The following describes two proteins that form a bound complex.

Sequence of protein 1:
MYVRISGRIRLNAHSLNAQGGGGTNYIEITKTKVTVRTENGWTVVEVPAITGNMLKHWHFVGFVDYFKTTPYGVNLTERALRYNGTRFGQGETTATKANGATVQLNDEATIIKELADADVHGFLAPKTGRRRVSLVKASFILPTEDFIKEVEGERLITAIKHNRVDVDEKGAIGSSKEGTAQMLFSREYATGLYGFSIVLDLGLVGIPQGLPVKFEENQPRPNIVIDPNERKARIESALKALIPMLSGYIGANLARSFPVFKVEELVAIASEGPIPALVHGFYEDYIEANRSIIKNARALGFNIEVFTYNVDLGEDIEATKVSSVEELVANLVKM

Sequence of protein 2:
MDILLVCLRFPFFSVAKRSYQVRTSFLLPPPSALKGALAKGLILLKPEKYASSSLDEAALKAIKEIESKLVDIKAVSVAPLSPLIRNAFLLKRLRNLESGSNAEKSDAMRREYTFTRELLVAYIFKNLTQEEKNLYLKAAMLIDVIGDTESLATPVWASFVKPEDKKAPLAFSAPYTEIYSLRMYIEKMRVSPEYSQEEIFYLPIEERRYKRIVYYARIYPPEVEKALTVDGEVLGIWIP

Contacts between the two chains:
Residue G210 in protein 1 is in contact with residue S53 in protein 2 (closest heavy-atom distance 3.0 Å).
Residue G89 in protein 1 interacts with residue N96 in protein 2 (closest heavy-atom distance 3.3 Å).
Residue P276 in protein 1 is in contact with residue L142 in protein 2 (closest heavy-atom distance 3.6 Å).
Residue F140 in protein 1 interacts with residue Y113 in protein 2 (closest heavy-atom distance 3.4 Å).
Residue W42 in protein 1 interacts with residue P83 in protein 2 (closest heavy-atom distance 3.5 Å).
Residue V44 in protein 1 contacts residue I229 in protein 2 (closest heavy-atom distance 3.6 Å).
Residue T86 in protein 1 is in contact with residue A103 in protein 2 (closest heavy-atom distance 2.8 Å).
Residue V34 in protein 1 contacts residue F115 in protein 2 (closest heavy-atom distance 3.7 Å).
Residue A138 in protein 1 contacts residue L152 in protein 2 (closest heavy-atom distance 3.3 Å).
Residue A138 in protein 1 interacts with residue E150 in protein 2 (closest heavy-atom distance 2.9 Å).
Residue R4 in protein 1 is in contact with residue D144 in protein 2 (closest heavy-atom distance 3.1 Å).
Residue E145 in protein 1 interacts with residue R117 in protein 2 (closest heavy-atom distance 2.9 Å).
Residue R37 in protein 1 is in contact with residue R117 in protein 2 (closest heavy-atom distance 3.1 Å).
Residue F88 in protein 1 is in contact with residue A103 in protein 2 (closest heavy-atom distance 3.4 Å).
Residue I293 in protein 1 is in contact with residue P155 in protein 2 (closest heavy-atom distance 3.3 Å).
Residue V34 in protein 1 contacts residue I85 in protein 2 (closest heavy-atom distance 3.7 Å).
Residue N296 in protein 1 interacts with residue W157 in protein 2 (closest heavy-atom distance 3.5 Å).
Residue R82 in protein 1 is in contact with residue E104 in protein 2 (closest heavy-atom distance 3.4 Å).
Residue W42 in protein 1 is in contact with residue Y226 in protein 2 (closest heavy-atom distance 3.2 Å).
Residue R79 in protein 1 is in contact with residue E104 in protein 2 (closest heavy-atom distance 2.4 Å).
Residue T35 in protein 1 contacts residue I85 in protein 2 (closest heavy-atom distance 3.6 Å).
Residue V44 in protein 1 is in contact with residue K227 in protein 2 (closest heavy-atom distance 3.7 Å).
Residue T51 in protein 1 contacts residue F89 in protein 2 (closest heavy-atom distance 3.5 Å).
Residue G210 in protein 1 is in contact with residue S52 in protein 2 (closest heavy-atom distance 2.8 Å).
Residue F302 in protein 1 is in contact with residue M141 in protein 2 (closest heavy-atom distance 3.6 Å).
Residue L142 in protein 1 is in contact with residue F12 in protein 2 (closest heavy-atom distance 3.5 Å).
Residue H280 in protein 1 contacts residue P11 in protein 2 (closest heavy-atom distance 3.4 Å).
Residue Q90 in protein 1 interacts with residue L97 in protein 2 (closest heavy-atom distance 3.3 Å).
Residue Q90 in protein 1 is in contact with residue E98 in protein 2 (closest heavy-atom distance 3.1 Å).
Residue T86 in protein 1 interacts with residue L94 in protein 2 (closest heavy-atom distance 3.7 Å).
Residue Y283 in protein 1 interacts with residue R9 in protein 2 (closest heavy-atom distance 3.5 Å).
Residue Q90 in protein 1 is in contact with residue S99 in protein 2 (closest heavy-atom distance 3.6 Å).
Residue T32 in protein 1 is in contact with residue N87 in protein 2 (closest heavy-atom distance 3.3 Å).
Residue K31 in protein 1 contacts residue N87 in protein 2 (closest heavy-atom distance 3.4 Å).
Residue D285 in protein 1 contacts residue R9 in protein 2 (closest heavy-atom distance 2.5 Å).
Residue K33 in protein 1 contacts residue I85 in protein 2 (closest heavy-atom distance 3.2 Å).
Residue T51 in protein 1 contacts residue L91 in protein 2 (closest heavy-atom distance 3.6 Å).
Residue L211 in protein 1 interacts with residue S53 in protein 2 (closest heavy-atom distance 3.2 Å).
Residue K33 in protein 1 is in contact with residue R86 in protein 2 (closest heavy-atom distance 3.1 Å).
Residue T35 in protein 1 is in contact with residue F115 in protein 2 (closest heavy-atom distance 3.2 Å).
Residue A277 in protein 1 contacts residue T154 in protein 2 (closest heavy-atom distance 3.6 Å).
Residue Q209 in protein 1 contacts residue L55 in protein 2 (closest heavy-atom distance 3.7 Å).
Residue A277 in protein 1 contacts residue D144 in protein 2 (closest heavy-atom distance 3.6 Å).
Residue T32 in protein 1 contacts residue F12 in protein 2 (closest heavy-atom distance 3.6 Å).
Residue P126 in protein 1 is in contact with residue L97 in protein 2 (closest heavy-atom distance 3.7 Å).
Residue Q90 in protein 1 is in contact with residue G100 in protein 2 (closest heavy-atom distance 3.0 Å).
Residue T30 in protein 1 contacts residue F89 in protein 2 (closest heavy-atom distance 3.2 Å).
Residue I293 in protein 1 interacts with residue V156 in protein 2 (closest heavy-atom distance 3.6 Å).
Residue K33 in protein 1 is in contact with residue N87 in protein 2 (closest heavy-atom distance 3.5 Å).
Residue E92 in protein 1 interacts with residue A103 in protein 2 (closest heavy-atom distance 3.7 Å).
Residue Q90 in protein 1 is in contact with residue N96 in protein 2 (closest heavy-atom distance 3.0 Å).
Residue L278 in protein 1 contacts residue T154 in protein 2 (closest heavy-atom distance 3.3 Å).
Residue F140 in protein 1 contacts residue F89 in protein 2 (closest heavy-atom distance 3.6 Å).
Residue Y283 in protein 1 is in contact with residue R117 in protein 2 (closest heavy-atom distance 2.7 Å).
Residue R79 in protein 1 contacts residue A103 in protein 2 (closest heavy-atom distance 3.6 Å).
Residue V279 in protein 1 contacts residue T154 in protein 2 (closest heavy-atom distance 3.4 Å).
Residue R131 in protein 1 is in contact with residue L55 in protein 2 (closest heavy-atom distance 3.6 Å).
Residue F88 in protein 1 is in contact with residue N96 in protein 2 (closest heavy-atom distance 2.6 Å).
Residue Y283 in protein 1 interacts with residue F10 in protein 2 (closest heavy-atom distance 2.9 Å).
Residue N84 in protein 1 is in contact with residue E104 in protein 2 (closest heavy-atom distance 2.4 Å).